These two protein chains interact to form a complex.

Sequence of protein 2:
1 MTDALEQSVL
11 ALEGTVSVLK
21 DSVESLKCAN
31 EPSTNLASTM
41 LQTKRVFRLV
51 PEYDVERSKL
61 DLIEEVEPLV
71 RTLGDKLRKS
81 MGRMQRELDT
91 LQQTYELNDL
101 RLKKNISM

Contacts between the two chains:
Residue Y237 in protein 1 is in contact with residue M84 in protein 2 (closest heavy-atom distance 3.4 Å).
Residue M261 in protein 1 interacts with residue L102 in protein 2 (closest heavy-atom distance 3.3 Å).
Residue G81 in protein 1 is in contact with residue D54 in protein 2 (closest heavy-atom distance 3.1 Å).
Residue F83 in protein 1 interacts with residue D54 in protein 2 (closest heavy-atom distance 3.3 Å).
Residue L244 in protein 1 interacts with residue L91 in protein 2 (closest heavy-atom distance 3.7 Å).
Residue L258 in protein 1 is in contact with residue R101 in protein 2 (closest heavy-atom distance 3.1 Å).
Residue L223 in protein 1 contacts residue L62 in protein 2 (closest heavy-atom distance 3.6 Å).
Residue H265 in protein 1 contacts residue N105 in protein 2 (closest heavy-atom distance 3.7 Å).
Residue D122 in protein 1 interacts with residue R57 in protein 2 (closest heavy-atom distance 3.6 Å).
Residue Y115 in protein 1 is in contact with residue Y53 in protein 2 (closest heavy-atom distance 3.4 Å).
Residue K118 in protein 1 contacts residue R57 in protein 2 (closest heavy-atom distance 2.9 Å).
Residue S158 in protein 1 interacts with residue E65 in protein 2 (closest heavy-atom distance 3.0 Å).
Residue L244 in protein 1 interacts with residue E87 in protein 2 (closest heavy-atom distance 4.0 Å).
Residue E203 in protein 1 contacts residue K76 in protein 2 (closest heavy-atom distance 4.0 Å).
Residue Y237 in protein 1 interacts with residue M81 in protein 2 (closest heavy-atom distance 4.0 Å).
Residue T207 in protein 1 is in contact with residue M84 in protein 2 (closest heavy-atom distance 3.6 Å).
Residue F64 in protein 1 is in contact with residue V55 in protein 2 (closest heavy-atom distance 3.9 Å).
Residue K248 in protein 1 interacts with residue L91 in protein 2 (closest heavy-atom distance 3.5 Å).
Residue L240 in protein 1 interacts with residue L88 in protein 2 (closest heavy-atom distance 3.8 Å).
Residue R257 in protein 1 is in contact with residue L102 in protein 2 (closest heavy-atom distance 3.5 Å).
Residue E203 in protein 1 contacts residue S80 in protein 2 (closest heavy-atom distance 4.0 Å).
Residue F83 in protein 1 interacts with residue V50 in protein 2 (closest heavy-atom distance 3.4 Å).
Residue V251 in protein 1 interacts with residue Y95 in protein 2 (closest heavy-atom distance 2.6 Å).
Residue K243 in protein 1 is in contact with residue L88 in protein 2 (closest heavy-atom distance 3.7 Å).
Residue S262 in protein 1 is in contact with residue R101 in protein 2 (closest heavy-atom distance 2.4 Å).
Residue Q254 in protein 1 contacts residue D99 in protein 2 (closest heavy-atom distance 2.3 Å).
Residue M261 in protein 1 is in contact with residue I106 in protein 2 (closest heavy-atom distance 3.6 Å).
Residue L211 in protein 1 interacts with residue L77 in protein 2 (closest heavy-atom distance 4.0 Å).
Residue Q71 in protein 1 is in contact with residue R48 in protein 2 (closest heavy-atom distance 2.9 Å).
Residue F226 in protein 1 contacts residue V70 in protein 2 (closest heavy-atom distance 3.5 Å).
Residue K79 in protein 1 is in contact with residue D61 in protein 2 (closest heavy-atom distance 4.0 Å).
Residue I52 in protein 1 interacts with residue L49 in protein 2 (closest heavy-atom distance 3.8 Å).
Residue L233 in protein 1 interacts with residue L77 in protein 2 (closest heavy-atom distance 3.7 Å).
Residue I247 in protein 1 interacts with residue L91 in protein 2 (closest heavy-atom distance 3.6 Å).
Residue K118 in protein 1 is in contact with residue Y53 in protein 2 (closest heavy-atom distance 2.8 Å).
Residue F83 in protein 1 contacts residue P51 in protein 2 (closest heavy-atom distance 3.3 Å).
Residue I210 in protein 1 interacts with residue K76 in protein 2 (closest heavy-atom distance 3.4 Å).
Residue M261 in protein 1 contacts residue R101 in protein 2 (closest heavy-atom distance 2.7 Å).
Residue I247 in protein 1 contacts residue Y95 in protein 2 (closest heavy-atom distance 2.0 Å).
Residue L258 in protein 1 interacts with residue L102 in protein 2 (closest heavy-atom distance 3.6 Å).
Residue K53 in protein 1 contacts residue E52 in protein 2 (closest heavy-atom distance 2.7 Å).
Residue M261 in protein 1 is in contact with residue N105 in protein 2 (closest heavy-atom distance 3.2 Å).
Residue D119 in protein 1 is in contact with residue Y53 in protein 2 (closest heavy-atom distance 3.6 Å).
Residue Q254 in protein 1 contacts residue Y95 in protein 2 (closest heavy-atom distance 3.2 Å).
Residue Q71 in protein 1 interacts with residue R45 in protein 2 (closest heavy-atom distance 3.8 Å).
Residue M214 in protein 1 contacts residue L73 in protein 2 (closest heavy-atom distance 3.8 Å).
Residue L240 in protein 1 is in contact with residue M81 in protein 2 (closest heavy-atom distance 3.6 Å).
Residue W221 in protein 1 interacts with residue V66 in protein 2 (closest heavy-atom distance 3.5 Å).
Residue E250 in protein 1 contacts residue Y95 in protein 2 (closest heavy-atom distance 2.9 Å).
Residue Q254 in protein 1 contacts residue N98 in protein 2 (closest heavy-atom distance 3.1 Å).
Residue K70 in protein 1 is in contact with residue R48 in protein 2 (closest heavy-atom distance 4.1 Å).
Residue F226 in protein 1 contacts residue V66 in protein 2 (closest heavy-atom distance 3.5 Å).
Residue R75 in protein 1 is in contact with residue D61 in protein 2 (closest heavy-atom distance 3.8 Å).
Residue T160 in protein 1 contacts residue E65 in protein 2 (closest heavy-atom distance 3.0 Å).
Residue R75 in protein 1 is in contact with residue S58 in protein 2 (closest heavy-atom distance 2.9 Å).
Residue E203 in protein 1 is in contact with residue R83 in protein 2 (closest heavy-atom distance 2.3 Å).
Residue R75 in protein 1 contacts residue D54 in protein 2 (closest heavy-atom distance 3.6 Å).
Residue L244 in protein 1 contacts residue L88 in protein 2 (closest heavy-atom distance 3.8 Å).
Residue R75 in protein 1 is in contact with residue R57 in protein 2 (closest heavy-atom distance 3.9 Å).
Residue V82 in protein 1 is in contact with residue D54 in protein 2 (closest heavy-atom distance 3.3 Å).

Sequence of protein 1:
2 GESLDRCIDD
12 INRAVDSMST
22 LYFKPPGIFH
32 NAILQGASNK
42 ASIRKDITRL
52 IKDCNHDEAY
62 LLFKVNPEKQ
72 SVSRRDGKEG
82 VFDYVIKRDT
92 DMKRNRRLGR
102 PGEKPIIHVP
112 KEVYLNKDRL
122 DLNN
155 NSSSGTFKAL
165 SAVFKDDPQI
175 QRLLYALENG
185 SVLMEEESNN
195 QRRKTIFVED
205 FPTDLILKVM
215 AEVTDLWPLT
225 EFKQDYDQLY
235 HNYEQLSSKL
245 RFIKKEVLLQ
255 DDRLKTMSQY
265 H